Sequence of the second protein:
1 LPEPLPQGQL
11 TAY

Sequence of the first protein:
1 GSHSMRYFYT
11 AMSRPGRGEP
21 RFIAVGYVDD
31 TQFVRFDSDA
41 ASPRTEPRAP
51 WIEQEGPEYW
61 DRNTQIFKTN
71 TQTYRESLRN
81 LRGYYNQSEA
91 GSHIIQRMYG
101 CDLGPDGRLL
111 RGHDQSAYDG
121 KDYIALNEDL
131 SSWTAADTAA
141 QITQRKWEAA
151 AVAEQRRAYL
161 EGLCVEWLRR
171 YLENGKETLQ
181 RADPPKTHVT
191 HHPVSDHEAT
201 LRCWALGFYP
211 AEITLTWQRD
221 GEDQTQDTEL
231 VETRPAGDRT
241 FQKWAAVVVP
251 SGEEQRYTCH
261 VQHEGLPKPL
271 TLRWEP

Interface contacts:
Residue Y59 in the first protein is in contact with residue L1 in the second protein (closest heavy-atom distance 3.9 Å).
Residue I66 in the first protein is in contact with residue P2 in the second protein (closest heavy-atom distance 3.8 Å).
Residue W147 in the first protein interacts with residue Y13 in the second protein (closest heavy-atom distance 3.6 Å).
Residue N63 in the first protein interacts with residue L1 in the second protein (closest heavy-atom distance 3.8 Å).
Residue Q155 in the first protein contacts residue P6 in the second protein (closest heavy-atom distance 3.4 Å).
Residue R97 in the first protein is in contact with residue E3 in the second protein (closest heavy-atom distance 2.8 Å).
Residue Q65 in the first protein is in contact with residue L5 in the second protein (closest heavy-atom distance 3.9 Å).
Residue Y123 in the first protein is in contact with residue Y13 in the second protein (closest heavy-atom distance 3.8 Å).
Residue Y159 in the first protein contacts residue E3 in the second protein (closest heavy-atom distance 3.5 Å).
Residue T69 in the first protein contacts residue L5 in the second protein (closest heavy-atom distance 3.5 Å).
Residue Y9 in the first protein is in contact with residue P2 in the second protein (closest heavy-atom distance 3.6 Å).
Residue K146 in the first protein interacts with residue Y13 in the second protein (closest heavy-atom distance 3.0 Å).
Residue K146 in the first protein interacts with residue A12 in the second protein (closest heavy-atom distance 3.3 Å).
Residue K146 in the first protein is in contact with residue T11 in the second protein (closest heavy-atom distance 3.9 Å).
Residue Q155 in the first protein is in contact with residue E3 in the second protein (closest heavy-atom distance 4.0 Å).
Residue M5 in the first protein is in contact with residue L1 in the second protein (closest heavy-atom distance 3.8 Å).
Residue L163 in the first protein is in contact with residue L1 in the second protein (closest heavy-atom distance 4.0 Å).
Residue Y84 in the first protein contacts residue Y13 in the second protein (closest heavy-atom distance 2.7 Å).
Residue T73 in the first protein contacts residue L10 in the second protein (closest heavy-atom distance 3.4 Å).
Residue T69 in the first protein is in contact with residue L10 in the second protein (closest heavy-atom distance 4.2 Å).
Residue F33 in the first protein interacts with residue L1 in the second protein (closest heavy-atom distance 4.6 Å).
Residue W147 in the first protein is in contact with residue A12 in the second protein (closest heavy-atom distance 2.9 Å).
Residue N70 in the first protein is in contact with residue L10 in the second protein (closest heavy-atom distance 3.6 Å).
Residue V152 in the first protein is in contact with residue T11 in the second protein (closest heavy-atom distance 3.5 Å).
Residue R156 in the first protein interacts with residue E3 in the second protein (closest heavy-atom distance 3.5 Å).
Residue S77 in the first protein interacts with residue A12 in the second protein (closest heavy-atom distance 3.5 Å).
Residue I66 in the first protein interacts with residue E3 in the second protein (closest heavy-atom distance 3.4 Å).
Residue S77 in the first protein contacts residue Y13 in the second protein (closest heavy-atom distance 2.9 Å).
Residue I66 in the first protein is in contact with residue P4 in the second protein (closest heavy-atom distance 3.7 Å).
Residue R62 in the first protein contacts residue L1 in the second protein (closest heavy-atom distance 3.5 Å).
Residue Y7 in the first protein is in contact with residue L1 in the second protein (closest heavy-atom distance 2.9 Å).
Residue R97 in the first protein interacts with residue Y13 in the second protein (closest heavy-atom distance 3.9 Å).
Residue I95 in the first protein is in contact with residue Y13 in the second protein (closest heavy-atom distance 3.7 Å).
Residue W167 in the first protein is in contact with residue L1 in the second protein (closest heavy-atom distance 3.6 Å).
Residue N80 in the first protein interacts with residue A12 in the second protein (closest heavy-atom distance 4.0 Å).
Residue E76 in the first protein interacts with residue A12 in the second protein (closest heavy-atom distance 3.6 Å).
Residue N80 in the first protein contacts residue Y13 in the second protein (closest heavy-atom distance 2.9 Å).
Residue Y9 in the first protein is in contact with residue E3 in the second protein (closest heavy-atom distance 4.5 Å).
Residue Y171 in the first protein contacts residue L1 in the second protein (closest heavy-atom distance 2.6 Å).
Residue S116 in the first protein interacts with residue Y13 in the second protein (closest heavy-atom distance 2.6 Å).
Residue Y159 in the first protein contacts residue L1 in the second protein (closest heavy-atom distance 2.6 Å).
Residue Y7 in the first protein is in contact with residue P2 in the second protein (closest heavy-atom distance 3.2 Å).
Residue T73 in the first protein contacts residue A12 in the second protein (closest heavy-atom distance 3.6 Å).
Residue Q96 in the first protein is in contact with residue Y13 in the second protein (closest heavy-atom distance 4.3 Å).
Residue Y159 in the first protein is in contact with residue P4 in the second protein (closest heavy-atom distance 3.5 Å).
Residue L81 in the first protein is in contact with residue Y13 in the second protein (closest heavy-atom distance 3.4 Å).
Residue T73 in the first protein interacts with residue T11 in the second protein (closest heavy-atom distance 4.2 Å).
Residue I66 in the first protein contacts residue L5 in the second protein (closest heavy-atom distance 4.1 Å).
Residue L163 in the first protein interacts with residue P4 in the second protein (closest heavy-atom distance 3.4 Å).
Residue Y74 in the first protein is in contact with residue Y13 in the second protein (closest heavy-atom distance 3.2 Å).
Residue N70 in the first protein is in contact with residue L5 in the second protein (closest heavy-atom distance 3.8 Å).
Residue A150 in the first protein contacts residue T11 in the second protein (closest heavy-atom distance 3.5 Å).
Residue R62 in the first protein interacts with residue P4 in the second protein (closest heavy-atom distance 4.2 Å).
Residue Y99 in the first protein contacts residue E3 in the second protein (closest heavy-atom distance 2.9 Å).
Residue N63 in the first protein contacts residue P2 in the second protein (closest heavy-atom distance 3.0 Å).
Residue F67 in the first protein interacts with residue P2 in the second protein (closest heavy-atom distance 3.6 Å).
Residue Y159 in the first protein contacts residue P2 in the second protein (closest heavy-atom distance 3.5 Å).
Residue Y99 in the first protein contacts residue P2 in the second protein (closest heavy-atom distance 3.1 Å).
Residue W147 in the first protein is in contact with residue T11 in the second protein (closest heavy-atom distance 3.6 Å).
Residue T143 in the first protein interacts with residue Y13 in the second protein (closest heavy-atom distance 2.7 Å).

These two protein chains interact to form a complex.